These two protein chains interact to form a complex.

Sequence of protein 2:
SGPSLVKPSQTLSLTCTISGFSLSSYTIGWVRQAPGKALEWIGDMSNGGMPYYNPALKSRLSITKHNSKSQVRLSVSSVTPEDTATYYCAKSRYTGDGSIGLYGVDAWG

Interface contacts:
Residue V111 in protein 2 contacts residue Y53 in protein 1 (closest heavy-atom distance 3.6 Å).
Residue G110 in protein 2 interacts with residue S38 in protein 1 (closest heavy-atom distance 4.3 Å).
Residue G110 in protein 2 contacts residue V55 in protein 1 (closest heavy-atom distance 4.5 Å).
Residue G107 in protein 2 contacts residue T100 in protein 1 (closest heavy-atom distance 4.9 Å).
Residue Q39 in protein 2 is in contact with residue I43 in protein 1 (closest heavy-atom distance 4.7 Å).
Residue P61 in protein 2 is in contact with residue T100 in protein 1 (closest heavy-atom distance 3.2 Å).
Residue L108 in protein 2 interacts with residue W95 in protein 1 (closest heavy-atom distance 1.6 Å).
Residue C95 in protein 2 interacts with residue R49 in protein 1 (closest heavy-atom distance 2.2 Å).
Residue K43 in protein 2 interacts with residue F91 in protein 1 (closest heavy-atom distance 4.7 Å).
Residue D112 in protein 2 contacts residue Y53 in protein 1 (closest heavy-atom distance 3.7 Å).
Residue I106 in protein 2 contacts residue T100 in protein 1 (closest heavy-atom distance 2.4 Å).
Residue Y109 in protein 2 is in contact with residue S94 in protein 1 (closest heavy-atom distance 4.8 Å).
Residue N60 in protein 2 contacts residue A101 in protein 1 (closest heavy-atom distance 4.2 Å).
Residue G110 in protein 2 contacts residue Y53 in protein 1 (closest heavy-atom distance 2.7 Å).
Residue G115 in protein 2 is in contact with residue R58 in protein 1 (closest heavy-atom distance 4.8 Å).
Residue K97 in protein 2 interacts with residue R49 in protein 1 (closest heavy-atom distance 4.8 Å).
Residue W47 in protein 2 is in contact with residue L102 in protein 1 (closest heavy-atom distance 3.7 Å).
Residue W47 in protein 2 is in contact with residue W39 in protein 1 (closest heavy-atom distance 4.8 Å).
Residue Y109 in protein 2 contacts residue Y36 in protein 1 (closest heavy-atom distance 3.8 Å).
Residue A96 in protein 2 is in contact with residue R49 in protein 1 (closest heavy-atom distance 3.8 Å).
Residue L45 in protein 2 interacts with residue L93 in protein 1 (closest heavy-atom distance 3.7 Å).
Residue P61 in protein 2 interacts with residue A101 in protein 1 (closest heavy-atom distance 3.5 Å).
Residue L108 in protein 2 contacts residue L102 in protein 1 (closest heavy-atom distance 3.5 Å).
Residue Y109 in protein 2 is in contact with residue W95 in protein 1 (closest heavy-atom distance 4.1 Å).
Residue A44 in protein 2 contacts residue S105 in protein 1 (closest heavy-atom distance 4.0 Å).
Residue G107 in protein 2 contacts residue W95 in protein 1 (closest heavy-atom distance 3.5 Å).
Residue Y94 in protein 2 interacts with residue R49 in protein 1 (closest heavy-atom distance 4.0 Å).
Residue Q39 in protein 2 contacts residue F91 in protein 1 (closest heavy-atom distance 4.5 Å).
Residue K43 in protein 2 interacts with residue S105 in protein 1 (closest heavy-atom distance 4.3 Å).
Residue G107 in protein 2 interacts with residue L102 in protein 1 (closest heavy-atom distance 2.1 Å).
Residue G110 in protein 2 interacts with residue V37 in protein 1 (closest heavy-atom distance 4.3 Å).
Residue Y109 in protein 2 contacts residue L93 in protein 1 (closest heavy-atom distance 3.4 Å).
Residue L45 in protein 2 interacts with residue F103 in protein 1 (closest heavy-atom distance 4.2 Å).
Residue K43 in protein 2 contacts residue G104 in protein 1 (closest heavy-atom distance 4.1 Å).
Residue Y94 in protein 2 interacts with residue P48 in protein 1 (closest heavy-atom distance 3.2 Å).
Residue G115 in protein 2 is in contact with residue Y53 in protein 1 (closest heavy-atom distance 4.8 Å).
Residue A44 in protein 2 is in contact with residue G104 in protein 1 (closest heavy-atom distance 3.0 Å).
Residue G110 in protein 2 contacts residue Y36 in protein 1 (closest heavy-atom distance 1.8 Å).
Residue L45 in protein 2 is in contact with residue F91 in protein 1 (closest heavy-atom distance 3.0 Å).
Residue R99 in protein 2 contacts residue R58 in protein 1 (closest heavy-atom distance 4.4 Å).
Residue D112 in protein 2 contacts residue Y36 in protein 1 (closest heavy-atom distance 2.9 Å).
Residue Y109 in protein 2 contacts residue L102 in protein 1 (closest heavy-atom distance 2.9 Å).
Residue K97 in protein 2 interacts with residue L51 in protein 1 (closest heavy-atom distance 3.5 Å).
Residue L45 in protein 2 contacts residue L102 in protein 1 (closest heavy-atom distance 3.5 Å).
Residue Q39 in protein 2 contacts residue P48 in protein 1 (closest heavy-atom distance 4.1 Å).
Residue L45 in protein 2 contacts residue S105 in protein 1 (closest heavy-atom distance 4.9 Å).
Residue L45 in protein 2 contacts residue G104 in protein 1 (closest heavy-atom distance 2.6 Å).
Residue Y109 in protein 2 is in contact with residue W39 in protein 1 (closest heavy-atom distance 3.9 Å).
Residue I106 in protein 2 is in contact with residue L102 in protein 1 (closest heavy-atom distance 4.2 Å).
Residue I106 in protein 2 interacts with residue A101 in protein 1 (closest heavy-atom distance 4.9 Å).
Residue E46 in protein 2 is in contact with residue L102 in protein 1 (closest heavy-atom distance 4.0 Å).
Residue V111 in protein 2 is in contact with residue Y36 in protein 1 (closest heavy-atom distance 3.2 Å).
Residue A62 in protein 2 contacts residue A101 in protein 1 (closest heavy-atom distance 4.7 Å).
Residue I106 in protein 2 is in contact with residue W95 in protein 1 (closest heavy-atom distance 3.9 Å).

Sequence of protein 1:
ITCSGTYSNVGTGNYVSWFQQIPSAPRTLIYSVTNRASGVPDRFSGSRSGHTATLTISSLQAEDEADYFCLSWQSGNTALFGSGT